Sequence of the second protein:
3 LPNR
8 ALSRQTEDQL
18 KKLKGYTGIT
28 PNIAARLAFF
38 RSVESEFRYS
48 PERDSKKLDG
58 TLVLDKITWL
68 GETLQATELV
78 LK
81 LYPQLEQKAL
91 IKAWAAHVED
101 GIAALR

This data describes a binding interaction between two proteins.

Sequence of the first protein:
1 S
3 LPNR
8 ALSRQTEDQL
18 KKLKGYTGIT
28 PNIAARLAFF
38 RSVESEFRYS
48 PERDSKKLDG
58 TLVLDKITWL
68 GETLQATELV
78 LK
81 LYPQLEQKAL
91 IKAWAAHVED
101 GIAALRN

Interface contacts:
Residue Q72 in the first protein contacts residue D62 in the second protein (closest heavy-atom distance 3.6 Å).
Residue I64 in the first protein interacts with residue E69 in the second protein (closest heavy-atom distance 4.4 Å).
Residue I64 in the first protein is in contact with residue I64 in the second protein (closest heavy-atom distance 3.5 Å).
Residue I64 in the first protein contacts residue G68 in the second protein (closest heavy-atom distance 3.6 Å).
Residue I64 in the first protein interacts with residue L71 in the second protein (closest heavy-atom distance 4.9 Å).
Residue L71 in the first protein is in contact with residue I64 in the second protein (closest heavy-atom distance 4.4 Å).
Residue D62 in the first protein interacts with residue Q72 in the second protein (closest heavy-atom distance 3.8 Å).
Residue Q72 in the first protein is in contact with residue I64 in the second protein (closest heavy-atom distance 4.5 Å).
Residue Q72 in the first protein interacts with residue T65 in the second protein (closest heavy-atom distance 3.1 Å).